Sequence of chain B:
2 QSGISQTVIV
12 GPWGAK

These two protein chains interact to form a complex.

Contacts between the two chains:
Residue V79 in chain A is in contact with residue A16 in chain B (closest heavy-atom distance 3.1 Å).
Residue Y130 in chain A contacts residue T8 in chain B (closest heavy-atom distance 3.8 Å).
Residue M129 in chain A interacts with residue V11 in chain B (closest heavy-atom distance 2.8 Å).
Residue D125 in chain A interacts with residue W14 in chain B (closest heavy-atom distance 4.5 Å).
Residue F127 in chain A is in contact with residue G12 in chain B (closest heavy-atom distance 4.4 Å).
Residue L131 in chain A is in contact with residue I10 in chain B (closest heavy-atom distance 4.7 Å).
Residue L106 in chain A contacts residue W14 in chain B (closest heavy-atom distance 3.8 Å).
Residue Y126 in chain A interacts with residue A16 in chain B (closest heavy-atom distance 3.7 Å).
Residue V81 in chain A contacts residue W14 in chain B (closest heavy-atom distance 3.8 Å).
Residue V79 in chain A is in contact with residue G15 in chain B (closest heavy-atom distance 4.0 Å).
Residue L131 in chain A contacts residue T8 in chain B (closest heavy-atom distance 3.3 Å).
Residue T72 in chain A contacts residue G15 in chain B (closest heavy-atom distance 3.6 Å).
Residue Y130 in chain A contacts residue I10 in chain B (closest heavy-atom distance 3.7 Å).
Residue V81 in chain A is in contact with residue G15 in chain B (closest heavy-atom distance 4.1 Å).
Residue V80 in chain A interacts with residue G15 in chain B (closest heavy-atom distance 4.9 Å).
Residue Y130 in chain A is in contact with residue V9 in chain B (closest heavy-atom distance 3.4 Å).
Residue L131 in chain A is in contact with residue V9 in chain B (closest heavy-atom distance 2.8 Å).
Residue Y126 in chain A contacts residue P13 in chain B (closest heavy-atom distance 4.0 Å).
Residue L131 in chain A is in contact with residue V11 in chain B (closest heavy-atom distance 3.8 Å).
Residue M129 in chain A interacts with residue V9 in chain B (closest heavy-atom distance 4.1 Å).
Residue A8 in chain A is in contact with residue T8 in chain B (closest heavy-atom distance 3.9 Å).
Residue Y126 in chain A interacts with residue W14 in chain B (closest heavy-atom distance 3.1 Å).
Residue S128 in chain A contacts residue V11 in chain B (closest heavy-atom distance 3.2 Å).
Residue S128 in chain A interacts with residue P13 in chain B (closest heavy-atom distance 3.2 Å).
Residue M129 in chain A is in contact with residue I10 in chain B (closest heavy-atom distance 3.3 Å).
Residue D125 in chain A interacts with residue A16 in chain B (closest heavy-atom distance 2.8 Å).
Residue Y126 in chain A is in contact with residue G15 in chain B (closest heavy-atom distance 4.0 Å).
Residue S128 in chain A is in contact with residue I10 in chain B (closest heavy-atom distance 3.8 Å).
Residue F104 in chain A contacts residue W14 in chain B (closest heavy-atom distance 3.4 Å).
Residue T72 in chain A is in contact with residue W14 in chain B (closest heavy-atom distance 4.5 Å).
Residue L106 in chain A interacts with residue V11 in chain B (closest heavy-atom distance 4.0 Å).
Residue S128 in chain A contacts residue G12 in chain B (closest heavy-atom distance 3.6 Å).
Residue S128 in chain A interacts with residue W14 in chain B (closest heavy-atom distance 4.7 Å).
Residue K117 in chain A is in contact with residue I10 in chain B (closest heavy-atom distance 4.4 Å).
Residue V114 in chain A is in contact with residue T8 in chain B (closest heavy-atom distance 4.5 Å).
Residue S132 in chain A interacts with residue T8 in chain B (closest heavy-atom distance 5.0 Å).
Residue F127 in chain A interacts with residue W14 in chain B (closest heavy-atom distance 2.9 Å).
Residue M129 in chain A contacts residue W14 in chain B (closest heavy-atom distance 3.8 Å).
Residue F127 in chain A interacts with residue P13 in chain B (closest heavy-atom distance 3.2 Å).
Residue V80 in chain A contacts residue A16 in chain B (closest heavy-atom distance 4.9 Å).
Residue N105 in chain A interacts with residue W14 in chain B (closest heavy-atom distance 4.8 Å).
Residue D125 in chain A interacts with residue G15 in chain B (closest heavy-atom distance 3.4 Å).

Sequence of chain A:
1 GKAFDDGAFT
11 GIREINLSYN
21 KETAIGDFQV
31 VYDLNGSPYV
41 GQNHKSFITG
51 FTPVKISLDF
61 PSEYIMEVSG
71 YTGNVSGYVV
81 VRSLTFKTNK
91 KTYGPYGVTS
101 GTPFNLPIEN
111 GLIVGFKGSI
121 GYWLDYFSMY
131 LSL